Sequence of protein 1:
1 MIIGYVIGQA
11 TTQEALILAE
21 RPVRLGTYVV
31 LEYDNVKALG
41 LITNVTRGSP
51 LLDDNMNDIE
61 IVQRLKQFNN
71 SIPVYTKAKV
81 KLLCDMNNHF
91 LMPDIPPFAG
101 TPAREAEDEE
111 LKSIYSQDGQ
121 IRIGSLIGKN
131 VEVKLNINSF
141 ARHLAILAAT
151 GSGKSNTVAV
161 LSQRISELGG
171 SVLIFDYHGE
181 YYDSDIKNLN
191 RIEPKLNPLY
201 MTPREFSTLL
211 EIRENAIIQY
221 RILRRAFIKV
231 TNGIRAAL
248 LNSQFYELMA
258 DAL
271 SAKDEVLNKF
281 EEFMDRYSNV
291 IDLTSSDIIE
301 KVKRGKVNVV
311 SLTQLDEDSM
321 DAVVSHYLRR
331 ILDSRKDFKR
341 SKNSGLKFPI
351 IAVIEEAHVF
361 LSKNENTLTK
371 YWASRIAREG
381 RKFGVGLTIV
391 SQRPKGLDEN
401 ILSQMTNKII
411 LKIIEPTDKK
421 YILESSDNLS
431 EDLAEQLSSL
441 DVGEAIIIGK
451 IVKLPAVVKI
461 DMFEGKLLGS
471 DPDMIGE

The following describes two proteins that form a bound complex.

Sequence of protein 2:
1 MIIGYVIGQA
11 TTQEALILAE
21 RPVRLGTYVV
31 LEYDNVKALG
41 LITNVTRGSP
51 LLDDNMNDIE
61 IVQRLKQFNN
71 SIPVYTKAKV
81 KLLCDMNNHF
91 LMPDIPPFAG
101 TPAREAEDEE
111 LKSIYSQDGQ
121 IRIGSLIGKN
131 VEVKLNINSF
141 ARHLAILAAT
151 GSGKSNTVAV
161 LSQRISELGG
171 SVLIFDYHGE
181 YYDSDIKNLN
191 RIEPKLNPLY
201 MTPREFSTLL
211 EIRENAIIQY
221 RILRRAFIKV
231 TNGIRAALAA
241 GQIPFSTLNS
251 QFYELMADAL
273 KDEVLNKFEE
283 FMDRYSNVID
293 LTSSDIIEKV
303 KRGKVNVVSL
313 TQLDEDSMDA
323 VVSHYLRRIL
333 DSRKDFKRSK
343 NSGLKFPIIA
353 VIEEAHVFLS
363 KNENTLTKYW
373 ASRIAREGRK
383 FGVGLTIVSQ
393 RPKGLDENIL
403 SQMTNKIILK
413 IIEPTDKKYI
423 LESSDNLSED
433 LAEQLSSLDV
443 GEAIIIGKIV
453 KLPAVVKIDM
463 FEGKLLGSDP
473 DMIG

Residue-level contacts at the interface:
Residue L312 in protein 2 contacts residue K382 in protein 1 (closest heavy-atom distance 2.9 Å).
Residue S438 in protein 2 contacts residue M92 in protein 1 (closest heavy-atom distance 3.4 Å).
Residue H358 in protein 2 contacts residue Q404 in protein 1 (closest heavy-atom distance 2.9 Å).
Residue R47 in protein 2 is in contact with residue F98 in protein 1 (closest heavy-atom distance 3.2 Å).
Residue N57 in protein 2 is in contact with residue Y75 in protein 1 (closest heavy-atom distance 3.2 Å).
Residue R393 in protein 2 contacts residue S403 in protein 1 (closest heavy-atom distance 3.1 Å).
Residue I414 in protein 2 is in contact with residue L429 in protein 1 (closest heavy-atom distance 3.4 Å).
Residue Y177 in protein 2 contacts residue R378 in protein 1 (closest heavy-atom distance 2.3 Å).
Residue R47 in protein 2 interacts with residue Q9 in protein 1 (closest heavy-atom distance 3.2 Å).
Residue K66 in protein 2 interacts with residue G100 in protein 1 (closest heavy-atom distance 3.2 Å).
Residue M56 in protein 2 is in contact with residue I7 in protein 1 (closest heavy-atom distance 3.4 Å).
Residue D54 in protein 2 interacts with residue G8 in protein 1 (closest heavy-atom distance 3.4 Å).
Residue E282 in protein 2 is in contact with residue Y220 in protein 1 (closest heavy-atom distance 2.8 Å).
Residue T313 in protein 2 interacts with residue K382 in protein 1 (closest heavy-atom distance 3.1 Å).
Residue L315 in protein 2 interacts with residue K382 in protein 1 (closest heavy-atom distance 3.0 Å).
Residue I59 in protein 2 contacts residue L18 in protein 1 (closest heavy-atom distance 3.4 Å).
Residue D316 in protein 2 interacts with residue R375 in protein 1 (closest heavy-atom distance 3.4 Å).
Residue E317 in protein 2 is in contact with residue R378 in protein 1 (closest heavy-atom distance 3.3 Å).
Residue S439 in protein 2 interacts with residue M92 in protein 1 (closest heavy-atom distance 3.4 Å).
Residue D316 in protein 2 interacts with residue E379 in protein 1 (closest heavy-atom distance 3.2 Å).
Residue L52 in protein 2 contacts residue G8 in protein 1 (closest heavy-atom distance 2.8 Å).
Residue K395 in protein 2 contacts residue E424 in protein 1 (closest heavy-atom distance 2.9 Å).
Residue D473 in protein 2 contacts residue P349 in protein 1 (closest heavy-atom distance 3.3 Å).
Residue T417 in protein 2 contacts residue E424 in protein 1 (closest heavy-atom distance 3.4 Å).
Residue D471 in protein 2 is in contact with residue R142 in protein 1 (closest heavy-atom distance 3.2 Å).
Residue E282 in protein 2 contacts residue R213 in protein 1 (closest heavy-atom distance 2.7 Å).
Residue D441 in protein 2 contacts residue L91 in protein 1 (closest heavy-atom distance 3.4 Å).
Residue M320 in protein 2 contacts residue K382 in protein 1 (closest heavy-atom distance 3.1 Å).
Residue R47 in protein 2 interacts with residue A10 in protein 1 (closest heavy-atom distance 2.9 Å).
Residue S470 in protein 2 interacts with residue R381 in protein 1 (closest heavy-atom distance 3.2 Å).
Residue D316 in protein 2 contacts residue K336 in protein 1 (closest heavy-atom distance 3.3 Å).
Residue E282 in protein 2 contacts residue R204 in protein 1 (closest heavy-atom distance 3.3 Å).
Residue P472 in protein 2 interacts with residue N138 in protein 1 (closest heavy-atom distance 3.4 Å).
Residue R47 in protein 2 is in contact with residue P96 in protein 1 (closest heavy-atom distance 2.8 Å).
Residue T150 in protein 2 contacts residue D427 in protein 1 (closest heavy-atom distance 2.7 Å).
Residue E415 in protein 2 is in contact with residue S426 in protein 1 (closest heavy-atom distance 3.3 Å).
Residue E281 in protein 2 is in contact with residue R224 in protein 1 (closest heavy-atom distance 2.6 Å).
Residue T313 in protein 2 contacts residue K339 in protein 1 (closest heavy-atom distance 3.3 Å).
Residue V359 in protein 2 interacts with residue R378 in protein 1 (closest heavy-atom distance 3.3 Å).
Residue D54 in protein 2 contacts residue K77 in protein 1 (closest heavy-atom distance 2.6 Å).
Residue N278 in protein 2 contacts residue I217 in protein 1 (closest heavy-atom distance 3.2 Å).
Residue N57 in protein 2 is in contact with residue P50 in protein 1 (closest heavy-atom distance 3.4 Å).
Residue M474 in protein 2 contacts residue N138 in protein 1 (closest heavy-atom distance 3.1 Å).
Residue R47 in protein 2 is in contact with residue I95 in protein 1 (closest heavy-atom distance 3.5 Å).
Residue H178 in protein 2 is in contact with residue R381 in protein 1 (closest heavy-atom distance 3.3 Å).
Residue R24 in protein 2 contacts residue D94 in protein 1 (closest heavy-atom distance 3.1 Å).
Residue N278 in protein 2 contacts residue Y220 in protein 1 (closest heavy-atom distance 3.4 Å).
Residue E317 in protein 2 is in contact with residue E379 in protein 1 (closest heavy-atom distance 2.4 Å).
Residue E365 in protein 2 contacts residue R378 in protein 1 (closest heavy-atom distance 3.2 Å).
Residue D274 in protein 2 contacts residue I218 in protein 1 (closest heavy-atom distance 3.3 Å).
Residue D285 in protein 2 is in contact with residue R224 in protein 1 (closest heavy-atom distance 2.4 Å).
Residue E415 in protein 2 contacts residue L423 in protein 1 (closest heavy-atom distance 3.2 Å).
Residue D441 in protein 2 is in contact with residue M92 in protein 1 (closest heavy-atom distance 3.2 Å).
Residue D53 in protein 2 contacts residue G8 in protein 1 (closest heavy-atom distance 3.4 Å).
Residue P472 in protein 2 is in contact with residue R381 in protein 1 (closest heavy-atom distance 3.2 Å).
Residue L440 in protein 2 interacts with residue M92 in protein 1 (closest heavy-atom distance 3.4 Å).
Residue Q63 in protein 2 interacts with residue E20 in protein 1 (closest heavy-atom distance 2.6 Å).
Residue P416 in protein 2 contacts residue E431 in protein 1 (closest heavy-atom distance 3.5 Å).
Residue D54 in protein 2 is in contact with residue Q9 in protein 1 (closest heavy-atom distance 3.2 Å).
Residue A149 in protein 2 contacts residue D427 in protein 1 (closest heavy-atom distance 3.4 Å).